The following describes two proteins that form a bound complex.

Sequence of protein 1:
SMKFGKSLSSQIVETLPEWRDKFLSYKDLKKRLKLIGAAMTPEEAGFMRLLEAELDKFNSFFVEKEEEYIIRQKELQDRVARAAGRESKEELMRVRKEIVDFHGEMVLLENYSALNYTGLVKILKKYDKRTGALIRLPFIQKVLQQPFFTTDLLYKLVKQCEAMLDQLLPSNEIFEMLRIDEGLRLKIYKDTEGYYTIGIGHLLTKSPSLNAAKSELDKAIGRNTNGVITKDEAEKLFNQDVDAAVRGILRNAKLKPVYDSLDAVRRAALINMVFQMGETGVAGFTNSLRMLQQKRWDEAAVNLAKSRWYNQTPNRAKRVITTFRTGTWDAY

Sequence of protein 2:
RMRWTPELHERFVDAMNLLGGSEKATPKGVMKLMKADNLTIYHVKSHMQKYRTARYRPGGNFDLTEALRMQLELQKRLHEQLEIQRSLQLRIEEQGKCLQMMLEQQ

Contacts between the two chains:
Residue T144 in protein 1 interacts with residue Q113 in protein 2 (closest heavy-atom distance 3.0 Å).
Residue I97 in protein 1 contacts residue H48 in protein 2 (closest heavy-atom distance 3.5 Å).
Residue L179 in protein 1 contacts residue W5 in protein 2 (closest heavy-atom distance 3.6 Å).
Residue I96 in protein 1 is in contact with residue P7 in protein 2 (closest heavy-atom distance 3.8 Å).
Residue K100 in protein 1 is in contact with residue H10 in protein 2 (closest heavy-atom distance 3.8 Å).
Residue I97 in protein 1 interacts with residue H10 in protein 2 (closest heavy-atom distance 3.6 Å).
Residue R162 in protein 1 interacts with residue E117 in protein 2 (closest heavy-atom distance 2.8 Å).
Residue L163 in protein 1 interacts with residue K121 in protein 2 (closest heavy-atom distance 3.6 Å).
Residue E90 in protein 1 is in contact with residue K51 in protein 2 (closest heavy-atom distance 3.6 Å).
Residue E94 in protein 1 interacts with residue K51 in protein 2 (closest heavy-atom distance 3.3 Å).
Residue V126 in protein 1 contacts residue Q99 in protein 2 (closest heavy-atom distance 3.2 Å).
Residue T144 in protein 1 interacts with residue Q109 in protein 2 (closest heavy-atom distance 3.7 Å).
Residue K100 in protein 1 interacts with residue E11 in protein 2 (closest heavy-atom distance 3.4 Å).
Residue L195 in protein 1 contacts residue R93 in protein 2 (closest heavy-atom distance 3.5 Å).
Residue I166 in protein 1 contacts residue E117 in protein 2 (closest heavy-atom distance 3.6 Å).
Residue Y181 in protein 1 contacts residue E107 in protein 2 (closest heavy-atom distance 3.3 Å).
Residue K100 in protein 1 is in contact with residue V14 in protein 2 (closest heavy-atom distance 3.9 Å).
Residue L163 in protein 1 contacts residue Q124 in protein 2 (closest heavy-atom distance 3.8 Å).
Residue E136 in protein 1 is in contact with residue R110 in protein 2 (closest heavy-atom distance 2.8 Å).
Residue T177 in protein 1 interacts with residue R110 in protein 2 (closest heavy-atom distance 3.4 Å).
Residue K123 in protein 1 contacts residue L92 in protein 2 (closest heavy-atom distance 3.9 Å).
Residue I97 in protein 1 contacts residue K51 in protein 2 (closest heavy-atom distance 3.6 Å).
Residue F175 in protein 1 interacts with residue R110 in protein 2 (closest heavy-atom distance 3.6 Å).
Residue K115 in protein 1 interacts with residue N85 in protein 2 (closest heavy-atom distance 3.2 Å).
Residue G130 in protein 1 interacts with residue Q99 in protein 2 (closest heavy-atom distance 3.4 Å).
Residue E90 in protein 1 is in contact with residue R2 in protein 2 (closest heavy-atom distance 2.8 Å).
Residue D127 in protein 1 interacts with residue Q95 in protein 2 (closest heavy-atom distance 3.3 Å).
Residue L160 in protein 1 interacts with residue Q124 in protein 2 (closest heavy-atom distance 3.7 Å).
Residue D258 in protein 1 is in contact with residue F86 in protein 2 (closest heavy-atom distance 3.6 Å).
Residue E101 in protein 1 is in contact with residue Y52 in protein 2 (closest heavy-atom distance 3.6 Å).
Residue V133 in protein 1 is in contact with residue L102 in protein 2 (closest heavy-atom distance 3.8 Å).
Residue E101 in protein 1 contacts residue R56 in protein 2 (closest heavy-atom distance 3.6 Å).
Residue P196 in protein 1 interacts with residue R93 in protein 2 (closest heavy-atom distance 2.8 Å).
Residue D178 in protein 1 interacts with residue R4 in protein 2 (closest heavy-atom distance 3.2 Å).
Residue E93 in protein 1 contacts residue W5 in protein 2 (closest heavy-atom distance 3.6 Å).
Residue E93 in protein 1 contacts residue K51 in protein 2 (closest heavy-atom distance 3.7 Å).
Residue I97 in protein 1 is in contact with residue A55 in protein 2 (closest heavy-atom distance 3.7 Å).
Residue I96 in protein 1 interacts with residue H10 in protein 2 (closest heavy-atom distance 3.5 Å).
Residue E188 in protein 1 is in contact with residue K100 in protein 2 (closest heavy-atom distance 3.5 Å).
Residue A140 in protein 1 interacts with residue Q109 in protein 2 (closest heavy-atom distance 3.4 Å).
Residue I96 in protein 1 is in contact with residue W5 in protein 2 (closest heavy-atom distance 3.4 Å).
Residue Y143 in protein 1 contacts residue Q113 in protein 2 (closest heavy-atom distance 3.5 Å).
Residue V133 in protein 1 interacts with residue Q99 in protein 2 (closest heavy-atom distance 3.6 Å).
Residue H129 in protein 1 is in contact with residue L96 in protein 2 (closest heavy-atom distance 3.8 Å).
Residue N137 in protein 1 contacts residue L106 in protein 2 (closest heavy-atom distance 3.4 Å).
Residue H129 in protein 1 interacts with residue Q99 in protein 2 (closest heavy-atom distance 3.2 Å).
Residue V126 in protein 1 interacts with residue L92 in protein 2 (closest heavy-atom distance 3.8 Å).
Residue L191 in protein 1 interacts with residue L96 in protein 2 (closest heavy-atom distance 3.8 Å).
Residue L163 in protein 1 contacts residue E117 in protein 2 (closest heavy-atom distance 3.8 Å).
Residue V184 in protein 1 is in contact with residue H103 in protein 2 (closest heavy-atom distance 3.6 Å).
Residue E136 in protein 1 interacts with residue L106 in protein 2 (closest heavy-atom distance 3.7 Å).
Residue M119 in protein 1 is in contact with residue N85 in protein 2 (closest heavy-atom distance 3.5 Å).
Residue Y181 in protein 1 contacts residue H103 in protein 2 (closest heavy-atom distance 3.6 Å).
Residue Y143 in protein 1 interacts with residue E117 in protein 2 (closest heavy-atom distance 3.6 Å).
Residue A140 in protein 1 contacts residue L106 in protein 2 (closest heavy-atom distance 3.8 Å).
Residue E93 in protein 1 interacts with residue R2 in protein 2 (closest heavy-atom distance 3.2 Å).
Residue V126 in protein 1 contacts residue Q95 in protein 2 (closest heavy-atom distance 3.5 Å).
Residue L163 in protein 1 is in contact with residue G120 in protein 2 (closest heavy-atom distance 3.7 Å).
Residue E136 in protein 1 contacts residue H103 in protein 2 (closest heavy-atom distance 2.7 Å).
Residue E93 in protein 1 interacts with residue H48 in protein 2 (closest heavy-atom distance 2.8 Å).